Sequence of the second protein:
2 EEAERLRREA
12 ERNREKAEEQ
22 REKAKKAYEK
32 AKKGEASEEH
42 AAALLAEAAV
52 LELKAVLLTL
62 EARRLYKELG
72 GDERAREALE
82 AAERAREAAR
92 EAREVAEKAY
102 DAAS

Interface contacts:
Residue R85 in the first protein is in contact with residue E23 in the second protein (closest heavy-atom distance 2.8 Å).
Residue E81 in the first protein contacts residue R15 in the second protein (closest heavy-atom distance 4.8 Å).
Residue E88 in the first protein is in contact with residue E23 in the second protein (closest heavy-atom distance 2.6 Å).
Residue E81 in the first protein is in contact with residue E19 in the second protein (closest heavy-atom distance 3.2 Å).
Residue E88 in the first protein interacts with residue E16 in the second protein (closest heavy-atom distance 4.4 Å).
Residue R77 in the first protein is in contact with residue R85 in the second protein (closest heavy-atom distance 3.4 Å).
Residue Y67 in the first protein is in contact with residue E78 in the second protein (closest heavy-atom distance 4.8 Å).
Residue R22 in the first protein contacts residue K27 in the second protein (closest heavy-atom distance 3.2 Å).
Residue R91 in the first protein is in contact with residue E20 in the second protein (closest heavy-atom distance 3.8 Å).
Residue R77 in the first protein interacts with residue R15 in the second protein (closest heavy-atom distance 4.4 Å).
Residue Y67 in the first protein interacts with residue E12 in the second protein (closest heavy-atom distance 4.7 Å).
Residue Y67 in the first protein contacts residue R8 in the second protein (closest heavy-atom distance 2.4 Å).
Residue R85 in the first protein interacts with residue E19 in the second protein (closest heavy-atom distance 3.4 Å).
Residue E84 in the first protein contacts residue R15 in the second protein (closest heavy-atom distance 4.9 Å).
Residue G71 in the first protein is in contact with residue E78 in the second protein (closest heavy-atom distance 4.6 Å).
Residue R85 in the first protein is in contact with residue E16 in the second protein (closest heavy-atom distance 2.9 Å).
Residue E84 in the first protein contacts residue E16 in the second protein (closest heavy-atom distance 3.3 Å).
Residue E88 in the first protein is in contact with residue E19 in the second protein (closest heavy-atom distance 4.8 Å).
Residue E88 in the first protein is in contact with residue K24 in the second protein (closest heavy-atom distance 4.7 Å).
Residue R85 in the first protein contacts residue E20 in the second protein (closest heavy-atom distance 3.7 Å).
Residue E88 in the first protein interacts with residue E20 in the second protein (closest heavy-atom distance 3.6 Å).
Residue E92 in the first protein interacts with residue K24 in the second protein (closest heavy-atom distance 4.4 Å).
Residue Y67 in the first protein is in contact with residue R85 in the second protein (closest heavy-atom distance 4.5 Å).
Residue E81 in the first protein contacts residue E16 in the second protein (closest heavy-atom distance 4.6 Å).
Residue E92 in the first protein contacts residue E23 in the second protein (closest heavy-atom distance 4.8 Å).
Residue R64 in the first protein contacts residue E12 in the second protein (closest heavy-atom distance 4.5 Å).
Residue R15 in the first protein interacts with residue E23 in the second protein (closest heavy-atom distance 2.7 Å).

These two protein chains interact to form a complex.

Sequence of the first protein:
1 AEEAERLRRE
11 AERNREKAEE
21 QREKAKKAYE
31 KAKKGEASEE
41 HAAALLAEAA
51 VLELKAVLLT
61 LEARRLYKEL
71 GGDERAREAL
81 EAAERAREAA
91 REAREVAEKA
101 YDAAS